Sequence of the second protein:
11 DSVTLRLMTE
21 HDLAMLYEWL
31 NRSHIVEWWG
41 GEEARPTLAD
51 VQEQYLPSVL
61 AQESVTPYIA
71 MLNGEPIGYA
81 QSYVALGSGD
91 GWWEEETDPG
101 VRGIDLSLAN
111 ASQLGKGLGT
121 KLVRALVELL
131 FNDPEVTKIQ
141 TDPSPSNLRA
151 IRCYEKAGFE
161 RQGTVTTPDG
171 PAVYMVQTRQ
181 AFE

Residue-level contacts at the interface:
Residue A61 in the first protein interacts with residue A61 in the second protein (closest heavy-atom distance 3.9 Å).
Residue D133 in the first protein contacts residue E63 in the second protein (closest heavy-atom distance 4.7 Å).
Residue V59 in the first protein contacts residue L17 in the second protein (closest heavy-atom distance 3.3 Å).
Residue S64 in the first protein interacts with residue S64 in the second protein (closest heavy-atom distance 4.0 Å).
Residue S58 in the first protein interacts with residue T19 in the second protein (closest heavy-atom distance 4.6 Å).
Residue S58 in the first protein interacts with residue P57 in the second protein (closest heavy-atom distance 3.4 Å).
Residue E20 in the first protein interacts with residue M18 in the second protein (closest heavy-atom distance 4.8 Å).
Residue A61 in the first protein interacts with residue P67 in the second protein (closest heavy-atom distance 4.8 Å).
Residue L86 in the first protein interacts with residue P99 in the second protein (closest heavy-atom distance 4.2 Å).
Residue Q62 in the first protein interacts with residue R102 in the second protein (closest heavy-atom distance 4.7 Å).
Residue T19 in the first protein interacts with residue L56 in the second protein (closest heavy-atom distance 4.1 Å).
Residue P57 in the first protein contacts residue S58 in the second protein (closest heavy-atom distance 3.4 Å).
Residue S58 in the first protein is in contact with residue M18 in the second protein (closest heavy-atom distance 2.4 Å).
Residue E20 in the first protein is in contact with residue E20 in the second protein (closest heavy-atom distance 2.8 Å).
Residue E135 in the first protein contacts residue G89 in the second protein (closest heavy-atom distance 3.4 Å).
Residue P67 in the first protein contacts residue A61 in the second protein (closest heavy-atom distance 4.5 Å).
Residue L56 in the first protein contacts residue T19 in the second protein (closest heavy-atom distance 4.2 Å).
Residue L86 in the first protein contacts residue L86 in the second protein (closest heavy-atom distance 3.4 Å).
Residue H21 in the first protein is in contact with residue E20 in the second protein (closest heavy-atom distance 4.4 Å).
Residue A61 in the first protein is in contact with residue S64 in the second protein (closest heavy-atom distance 4.5 Å).
Residue S58 in the first protein is in contact with residue T66 in the second protein (closest heavy-atom distance 3.7 Å).
Residue Q62 in the first protein interacts with residue D133 in the second protein (closest heavy-atom distance 4.3 Å).
Residue D133 in the first protein is in contact with residue Q62 in the second protein (closest heavy-atom distance 4.2 Å).
Residue P99 in the first protein contacts residue G87 in the second protein (closest heavy-atom distance 3.9 Å).
Residue P99 in the first protein is in contact with residue L86 in the second protein (closest heavy-atom distance 3.9 Å).
Residue D90 in the first protein interacts with residue E135 in the second protein (closest heavy-atom distance 3.6 Å).
Residue E20 in the first protein interacts with residue P57 in the second protein (closest heavy-atom distance 4.6 Å).
Residue T19 in the first protein is in contact with residue S58 in the second protein (closest heavy-atom distance 4.0 Å).
Residue Q62 in the first protein contacts residue T66 in the second protein (closest heavy-atom distance 3.3 Å).
Residue L56 in the first protein interacts with residue L17 in the second protein (closest heavy-atom distance 4.4 Å).
Residue L17 in the first protein is in contact with residue Q62 in the second protein (closest heavy-atom distance 3.8 Å).
Residue T66 in the first protein contacts residue A61 in the second protein (closest heavy-atom distance 3.4 Å).
Residue T19 in the first protein interacts with residue E20 in the second protein (closest heavy-atom distance 3.3 Å).
Residue E135 in the first protein contacts residue D90 in the second protein (closest heavy-atom distance 4.0 Å).
Residue E135 in the first protein contacts residue G87 in the second protein (closest heavy-atom distance 4.1 Å).
Residue V65 in the first protein contacts residue A61 in the second protein (closest heavy-atom distance 3.6 Å).
Residue T66 in the first protein interacts with residue S58 in the second protein (closest heavy-atom distance 4.3 Å).
Residue P57 in the first protein contacts residue A61 in the second protein (closest heavy-atom distance 4.3 Å).
Residue Q62 in the first protein interacts with residue L17 in the second protein (closest heavy-atom distance 3.9 Å).
Residue E20 in the first protein contacts residue H21 in the second protein (closest heavy-atom distance 4.7 Å).
Residue S64 in the first protein is in contact with residue V84 in the second protein (closest heavy-atom distance 3.5 Å).
Residue S88 in the first protein contacts residue E135 in the second protein (closest heavy-atom distance 4.5 Å).
Residue P67 in the first protein contacts residue S58 in the second protein (closest heavy-atom distance 4.5 Å).
Residue S58 in the first protein contacts residue P67 in the second protein (closest heavy-atom distance 3.7 Å).
Residue E20 in the first protein contacts residue T19 in the second protein (closest heavy-atom distance 3.4 Å).
Residue G87 in the first protein is in contact with residue E135 in the second protein (closest heavy-atom distance 4.3 Å).
Residue S58 in the first protein interacts with residue L17 in the second protein (closest heavy-atom distance 4.0 Å).
Residue L17 in the first protein contacts residue V59 in the second protein (closest heavy-atom distance 3.7 Å).
Residue Q62 in the first protein contacts residue Y68 in the second protein (closest heavy-atom distance 3.4 Å).
Residue G89 in the first protein contacts residue E135 in the second protein (closest heavy-atom distance 3.3 Å).
Residue V84 in the first protein is in contact with residue S64 in the second protein (closest heavy-atom distance 4.1 Å).
Residue T66 in the first protein is in contact with residue Q62 in the second protein (closest heavy-atom distance 3.4 Å).
Residue A61 in the first protein contacts residue T66 in the second protein (closest heavy-atom distance 3.5 Å).
Residue M18 in the first protein contacts residue S58 in the second protein (closest heavy-atom distance 2.5 Å).
Residue L17 in the first protein contacts residue S58 in the second protein (closest heavy-atom distance 4.1 Å).
Residue E63 in the first protein contacts residue D133 in the second protein (closest heavy-atom distance 4.4 Å).
Residue P57 in the first protein interacts with residue P57 in the second protein (closest heavy-atom distance 4.0 Å).
Residue G87 in the first protein interacts with residue P99 in the second protein (closest heavy-atom distance 3.7 Å).
Residue A61 in the first protein interacts with residue V65 in the second protein (closest heavy-atom distance 3.4 Å).
Residue E135 in the first protein contacts residue S88 in the second protein (closest heavy-atom distance 4.5 Å).

Sequence of the first protein:
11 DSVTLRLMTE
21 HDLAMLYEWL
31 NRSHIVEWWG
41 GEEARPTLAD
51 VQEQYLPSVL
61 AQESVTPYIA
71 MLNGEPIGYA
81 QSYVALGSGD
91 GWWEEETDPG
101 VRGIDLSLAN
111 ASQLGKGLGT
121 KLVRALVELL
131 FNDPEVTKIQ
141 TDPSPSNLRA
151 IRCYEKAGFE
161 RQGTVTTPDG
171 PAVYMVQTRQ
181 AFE

These two protein chains interact to form a complex.